The following describes two proteins that form a bound complex.

Sequence of protein 2:
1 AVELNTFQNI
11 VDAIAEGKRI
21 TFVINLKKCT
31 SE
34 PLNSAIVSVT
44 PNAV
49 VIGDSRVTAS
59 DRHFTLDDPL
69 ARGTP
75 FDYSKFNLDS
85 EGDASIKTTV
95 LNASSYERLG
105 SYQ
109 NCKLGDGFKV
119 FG

Sequence of protein 1:
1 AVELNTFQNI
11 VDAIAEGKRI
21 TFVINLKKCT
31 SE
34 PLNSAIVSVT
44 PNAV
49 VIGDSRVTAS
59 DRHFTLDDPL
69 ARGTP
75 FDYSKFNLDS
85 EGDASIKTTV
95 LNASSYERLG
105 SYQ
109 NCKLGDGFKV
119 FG

Interface contacts:
Residue V49 in protein 1 contacts residue I39 in protein 2 (closest heavy-atom distance 2.8 Å).
Residue V49 in protein 1 interacts with residue A38 in protein 2 (closest heavy-atom distance 3.1 Å).
Residue Y77 in protein 1 interacts with residue T63 in protein 2 (closest heavy-atom distance 3.8 Å).
Residue I14 in protein 1 is in contact with residue I39 in protein 2 (closest heavy-atom distance 4.4 Å).
Residue N45 in protein 1 interacts with residue R19 in protein 2 (closest heavy-atom distance 4.4 Å).
Residue Y77 in protein 1 interacts with residue F62 in protein 2 (closest heavy-atom distance 3.6 Å).
Residue T93 in protein 1 is in contact with residue L64 in protein 2 (closest heavy-atom distance 3.8 Å).
Residue Y77 in protein 1 is in contact with residue L64 in protein 2 (closest heavy-atom distance 3.6 Å).
Residue G51 in protein 1 is in contact with residue A38 in protein 2 (closest heavy-atom distance 4.5 Å).
Residue K79 in protein 1 is in contact with residue D65 in protein 2 (closest heavy-atom distance 3.5 Å).
Residue Y100 in protein 1 contacts residue A97 in protein 2 (closest heavy-atom distance 3.8 Å).
Residue I14 in protein 1 interacts with residue S41 in protein 2 (closest heavy-atom distance 4.0 Å).
Residue I50 in protein 1 contacts residue A38 in protein 2 (closest heavy-atom distance 4.2 Å).
Residue R60 in protein 1 is in contact with residue F62 in protein 2 (closest heavy-atom distance 3.6 Å).
Residue R19 in protein 1 interacts with residue T43 in protein 2 (closest heavy-atom distance 4.4 Å).
Residue S58 in protein 1 interacts with residue H61 in protein 2 (closest heavy-atom distance 3.5 Å).
Residue L95 in protein 1 is in contact with residue L64 in protein 2 (closest heavy-atom distance 4.4 Å).
Residue A46 in protein 1 contacts residue H61 in protein 2 (closest heavy-atom distance 4.5 Å).
Residue Y100 in protein 1 is in contact with residue P73 in protein 2 (closest heavy-atom distance 3.8 Å).
Residue A15 in protein 1 contacts residue F119 in protein 2 (closest heavy-atom distance 3.5 Å).
Residue G17 in protein 1 is in contact with residue F119 in protein 2 (closest heavy-atom distance 3.7 Å).
Residue A15 in protein 1 is in contact with residue I39 in protein 2 (closest heavy-atom distance 4.8 Å).
Residue G17 in protein 1 contacts residue V23 in protein 2 (closest heavy-atom distance 3.8 Å).
Residue I14 in protein 1 contacts residue V23 in protein 2 (closest heavy-atom distance 3.6 Å).
Residue N45 in protein 1 interacts with residue S41 in protein 2 (closest heavy-atom distance 4.1 Å).
Residue V47 in protein 1 is in contact with residue S41 in protein 2 (closest heavy-atom distance 3.0 Å).
Residue A15 in protein 1 interacts with residue V23 in protein 2 (closest heavy-atom distance 4.0 Å).
Residue G51 in protein 1 interacts with residue S37 in protein 2 (closest heavy-atom distance 3.0 Å).
Residue Y100 in protein 1 contacts residue S98 in protein 2 (closest heavy-atom distance 3.8 Å).
Residue N45 in protein 1 contacts residue D59 in protein 2 (closest heavy-atom distance 3.1 Å).
Residue L95 in protein 1 is in contact with residue P73 in protein 2 (closest heavy-atom distance 4.5 Å).
Residue Y100 in protein 1 is in contact with residue F75 in protein 2 (closest heavy-atom distance 4.1 Å).
Residue R19 in protein 1 interacts with residue R19 in protein 2 (closest heavy-atom distance 3.3 Å).
Residue N45 in protein 1 contacts residue P44 in protein 2 (closest heavy-atom distance 4.5 Å).
Residue V47 in protein 1 contacts residue I39 in protein 2 (closest heavy-atom distance 4.1 Å).
Residue K18 in protein 1 is in contact with residue S41 in protein 2 (closest heavy-atom distance 4.8 Å).
Residue L95 in protein 1 contacts residue F62 in protein 2 (closest heavy-atom distance 3.9 Å).
Residue E16 in protein 1 interacts with residue F119 in protein 2 (closest heavy-atom distance 3.2 Å).
Residue Y77 in protein 1 interacts with residue D65 in protein 2 (closest heavy-atom distance 2.7 Å).
Residue A46 in protein 1 interacts with residue D59 in protein 2 (closest heavy-atom distance 4.7 Å).
Residue A46 in protein 1 contacts residue V42 in protein 2 (closest heavy-atom distance 4.0 Å).
Residue Y100 in protein 1 interacts with residue F62 in protein 2 (closest heavy-atom distance 3.5 Å).
Residue V49 in protein 1 is in contact with residue S37 in protein 2 (closest heavy-atom distance 4.4 Å).
Residue A46 in protein 1 contacts residue S41 in protein 2 (closest heavy-atom distance 3.1 Å).
Residue V47 in protein 1 interacts with residue V40 in protein 2 (closest heavy-atom distance 3.7 Å).
Residue N45 in protein 1 is in contact with residue T43 in protein 2 (closest heavy-atom distance 2.9 Å).
Residue R60 in protein 1 is in contact with residue R60 in protein 2 (closest heavy-atom distance 3.6 Å).
Residue S58 in protein 1 interacts with residue F62 in protein 2 (closest heavy-atom distance 3.8 Å).
Residue R60 in protein 1 interacts with residue F75 in protein 2 (closest heavy-atom distance 3.6 Å).
Residue E16 in protein 1 is in contact with residue V23 in protein 2 (closest heavy-atom distance 5.0 Å).
Residue I50 in protein 1 interacts with residue S37 in protein 2 (closest heavy-atom distance 4.0 Å).
Residue G17 in protein 1 contacts residue T21 in protein 2 (closest heavy-atom distance 3.7 Å).
Residue N45 in protein 1 interacts with residue V42 in protein 2 (closest heavy-atom distance 3.5 Å).
Residue S99 in protein 1 contacts residue S98 in protein 2 (closest heavy-atom distance 4.3 Å).